Interface contacts:
Residue G488 in chain A contacts residue K296 in chain B (closest heavy-atom distance 3.1 Å).
Residue H94 in chain A is in contact with residue N297 in chain B (closest heavy-atom distance 3.3 Å).
Residue M487 in chain A is in contact with residue K296 in chain B (closest heavy-atom distance 3.3 Å).
Residue D434 in chain A interacts with residue Y169 in chain B (closest heavy-atom distance 3.5 Å).
Residue Q450 in chain A interacts with residue R302 in chain B (closest heavy-atom distance 2.9 Å).
Residue K189 in chain A interacts with residue E279 in chain B (closest heavy-atom distance 2.9 Å).
Residue Y91 in chain A is in contact with residue I233 in chain B (closest heavy-atom distance 3.7 Å).
Residue N484 in chain A interacts with residue I300 in chain B (closest heavy-atom distance 3.6 Å).
Residue K439 in chain A interacts with residue R302 in chain B (closest heavy-atom distance 3.8 Å).
Residue K486 in chain A is in contact with residue N297 in chain B (closest heavy-atom distance 3.1 Å).
Residue Q436 in chain A interacts with residue F45 in chain B (closest heavy-atom distance 3.7 Å).
Residue E205 in chain A is in contact with residue R282 in chain B (closest heavy-atom distance 3.8 Å).
Residue L194 in chain A contacts residue Y278 in chain B (closest heavy-atom distance 3.3 Å).
Residue S480 in chain A contacts residue T303 in chain B (closest heavy-atom distance 3.1 Å).
Residue D434 in chain A interacts with residue F38 in chain B (closest heavy-atom distance 3.5 Å).
Residue E205 in chain A contacts residue Y278 in chain B (closest heavy-atom distance 2.6 Å).
Residue E95 in chain A contacts residue L128 in chain B (closest heavy-atom distance 3.4 Å).
Residue F448 in chain A is in contact with residue L299 in chain B (closest heavy-atom distance 3.6 Å).
Residue V485 in chain A is in contact with residue I300 in chain B (closest heavy-atom distance 2.6 Å).
Residue R479 in chain A interacts with residue T303 in chain B (closest heavy-atom distance 3.2 Å).
Residue E96 in chain A is in contact with residue N297 in chain B (closest heavy-atom distance 3.1 Å).
Residue H443 in chain A interacts with residue H257 in chain B (closest heavy-atom distance 3.4 Å).
Residue A478 in chain A interacts with residue R302 in chain B (closest heavy-atom distance 3.8 Å).
Residue L490 in chain A is in contact with residue L281 in chain B (closest heavy-atom distance 3.6 Å).
Residue M487 in chain A interacts with residue L295 in chain B (closest heavy-atom distance 3.4 Å).
Residue V485 in chain A contacts residue L299 in chain B (closest heavy-atom distance 3.5 Å).
Residue P196 in chain A contacts residue Y278 in chain B (closest heavy-atom distance 3.6 Å).
Residue E95 in chain A contacts residue A294 in chain B (closest heavy-atom distance 3.7 Å).
Residue N49 in chain A is in contact with residue R235 in chain B (closest heavy-atom distance 3.6 Å).
Residue F187 in chain A contacts residue Y278 in chain B (closest heavy-atom distance 3.5 Å).
Residue R479 in chain A interacts with residue P276 in chain B (closest heavy-atom distance 3.4 Å).
Residue S480 in chain A interacts with residue L281 in chain B (closest heavy-atom distance 3.8 Å).
Residue F448 in chain A interacts with residue Q231 in chain B (closest heavy-atom distance 3.5 Å).
Residue L203 in chain A is in contact with residue Y278 in chain B (closest heavy-atom distance 3.4 Å).
Residue Y91 in chain A contacts residue P232 in chain B (closest heavy-atom distance 3.5 Å).
Residue V477 in chain A is in contact with residue R302 in chain B (closest heavy-atom distance 2.8 Å).
Residue Q450 in chain A interacts with residue L301 in chain B (closest heavy-atom distance 3.6 Å).
Residue M487 in chain A contacts residue S285 in chain B (closest heavy-atom distance 3.4 Å).
Residue R479 in chain A contacts residue R302 in chain B (closest heavy-atom distance 3.4 Å).
Residue R479 in chain A contacts residue T275 in chain B (closest heavy-atom distance 3.5 Å).
Residue N484 in chain A is in contact with residue L301 in chain B (closest heavy-atom distance 3.3 Å).
Residue N484 in chain A contacts residue L299 in chain B (closest heavy-atom distance 3.8 Å).
Residue P481 in chain A is in contact with residue L301 in chain B (closest heavy-atom distance 3.8 Å).
Residue I104 in chain A contacts residue R282 in chain B (closest heavy-atom distance 3.3 Å).
Residue Y91 in chain A interacts with residue K234 in chain B (closest heavy-atom distance 3.4 Å).
Residue M487 in chain A is in contact with residue L298 in chain B (closest heavy-atom distance 3.3 Å).
Residue L490 in chain A contacts residue S285 in chain B (closest heavy-atom distance 3.4 Å).
Residue R492 in chain A is in contact with residue Y286 in chain B (closest heavy-atom distance 3.7 Å).
Residue Y91 in chain A contacts residue R235 in chain B (closest heavy-atom distance 3.7 Å).
Residue R492 in chain A interacts with residue R282 in chain B (closest heavy-atom distance 2.8 Å).
Residue I437 in chain A interacts with residue F38 in chain B (closest heavy-atom distance 3.8 Å).
Residue D418 in chain A interacts with residue H257 in chain B (closest heavy-atom distance 3.5 Å).
Residue F93 in chain A contacts residue I233 in chain B (closest heavy-atom distance 3.5 Å).
Residue K486 in chain A is in contact with residue L299 in chain B (closest heavy-atom distance 3.5 Å).
Residue K486 in chain A is in contact with residue L298 in chain B (closest heavy-atom distance 3.1 Å).
Residue M487 in chain A interacts with residue I300 in chain B (closest heavy-atom distance 3.6 Å).
Residue R440 in chain A interacts with residue F45 in chain B (closest heavy-atom distance 2.4 Å).
Residue L490 in chain A interacts with residue R282 in chain B (closest heavy-atom distance 2.8 Å).
Residue A491 in chain A contacts residue Y286 in chain B (closest heavy-atom distance 3.6 Å).
Residue S480 in chain A is in contact with residue P276 in chain B (closest heavy-atom distance 3.8 Å).

Sequence of chain A:
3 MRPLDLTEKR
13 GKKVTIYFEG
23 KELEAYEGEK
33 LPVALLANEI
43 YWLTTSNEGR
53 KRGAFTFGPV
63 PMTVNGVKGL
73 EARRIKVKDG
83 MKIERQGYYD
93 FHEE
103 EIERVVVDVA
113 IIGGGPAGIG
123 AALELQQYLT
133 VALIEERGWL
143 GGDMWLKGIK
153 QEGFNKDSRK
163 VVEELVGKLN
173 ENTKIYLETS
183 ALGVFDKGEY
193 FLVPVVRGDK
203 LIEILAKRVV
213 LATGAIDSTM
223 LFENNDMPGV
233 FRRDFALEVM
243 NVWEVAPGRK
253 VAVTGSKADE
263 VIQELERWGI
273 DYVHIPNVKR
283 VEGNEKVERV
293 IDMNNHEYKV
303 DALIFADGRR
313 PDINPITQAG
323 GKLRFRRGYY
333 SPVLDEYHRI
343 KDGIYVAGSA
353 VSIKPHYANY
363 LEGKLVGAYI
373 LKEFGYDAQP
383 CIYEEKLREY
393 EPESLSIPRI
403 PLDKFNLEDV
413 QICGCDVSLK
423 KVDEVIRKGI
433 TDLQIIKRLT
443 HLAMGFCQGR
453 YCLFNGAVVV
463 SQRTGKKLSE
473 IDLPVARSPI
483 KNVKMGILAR

Sequence of chain B:
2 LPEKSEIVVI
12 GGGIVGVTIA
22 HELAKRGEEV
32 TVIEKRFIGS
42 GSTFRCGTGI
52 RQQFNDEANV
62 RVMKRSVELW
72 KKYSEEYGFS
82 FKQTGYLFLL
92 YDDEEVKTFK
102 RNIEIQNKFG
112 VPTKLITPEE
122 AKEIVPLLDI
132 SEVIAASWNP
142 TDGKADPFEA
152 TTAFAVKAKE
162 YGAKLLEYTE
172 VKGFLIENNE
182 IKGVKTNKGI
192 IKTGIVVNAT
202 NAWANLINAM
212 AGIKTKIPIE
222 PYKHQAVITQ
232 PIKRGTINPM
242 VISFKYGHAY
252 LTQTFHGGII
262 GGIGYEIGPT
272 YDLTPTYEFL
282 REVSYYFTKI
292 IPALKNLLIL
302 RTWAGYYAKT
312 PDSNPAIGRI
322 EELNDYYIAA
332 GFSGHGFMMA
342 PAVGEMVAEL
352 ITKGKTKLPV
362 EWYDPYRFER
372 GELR

These two protein chains interact to form a complex.